This data describes a binding interaction between two proteins.

Sequence of protein 2:
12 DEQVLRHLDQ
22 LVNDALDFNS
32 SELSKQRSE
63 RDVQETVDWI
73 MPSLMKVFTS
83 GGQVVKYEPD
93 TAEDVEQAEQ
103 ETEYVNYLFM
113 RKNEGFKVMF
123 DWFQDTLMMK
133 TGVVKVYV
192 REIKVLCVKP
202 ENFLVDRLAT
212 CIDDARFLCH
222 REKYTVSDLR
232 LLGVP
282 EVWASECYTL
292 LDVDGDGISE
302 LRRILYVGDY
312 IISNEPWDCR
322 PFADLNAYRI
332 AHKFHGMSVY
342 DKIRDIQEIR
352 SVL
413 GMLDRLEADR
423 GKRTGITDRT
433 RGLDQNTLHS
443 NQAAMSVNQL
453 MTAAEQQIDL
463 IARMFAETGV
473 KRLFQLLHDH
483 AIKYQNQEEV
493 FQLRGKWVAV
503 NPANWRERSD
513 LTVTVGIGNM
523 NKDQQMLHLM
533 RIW

Residue-level contacts at the interface:
Residue K588 in protein 1 interacts with residue I519 in protein 2 (closest heavy-atom distance 3.9 Å).
Residue T432 in protein 1 contacts residue R433 in protein 2 (closest heavy-atom distance 4.1 Å).
Residue A277 in protein 1 is in contact with residue Q14 in protein 2 (closest heavy-atom distance 4.1 Å).
Residue A279 in protein 1 interacts with residue D293 in protein 2 (closest heavy-atom distance 3.5 Å).
Residue A279 in protein 1 contacts residue S300 in protein 2 (closest heavy-atom distance 3.7 Å).
Residue R591 in protein 1 interacts with residue I519 in protein 2 (closest heavy-atom distance 3.8 Å).
Residue W576 in protein 1 contacts residue M522 in protein 2 (closest heavy-atom distance 3.6 Å).
Residue N578 in protein 1 interacts with residue N521 in protein 2 (closest heavy-atom distance 2.5 Å).
Residue R574 in protein 1 interacts with residue K524 in protein 2 (closest heavy-atom distance 2.3 Å).
Residue R433 in protein 1 interacts with residue L435 in protein 2 (closest heavy-atom distance 3.5 Å).
Residue Q539 in protein 1 is in contact with residue R510 in protein 2 (closest heavy-atom distance 4.2 Å).
Residue Q527 in protein 1 interacts with residue A501 in protein 2 (closest heavy-atom distance 3.8 Å).
Residue L415 in protein 1 contacts residue R417 in protein 2 (closest heavy-atom distance 3.7 Å).
Residue R433 in protein 1 interacts with residue T432 in protein 2 (closest heavy-atom distance 3.3 Å).
Residue K119 in protein 1 interacts with residue N443 in protein 2 (closest heavy-atom distance 3.3 Å).
Residue R574 in protein 1 contacts residue M528 in protein 2 (closest heavy-atom distance 2.8 Å).
Residue R591 in protein 1 is in contact with residue V517 in protein 2 (closest heavy-atom distance 2.3 Å).
Residue R574 in protein 1 contacts residue Q527 in protein 2 (closest heavy-atom distance 3.2 Å).
Residue W576 in protein 1 is in contact with residue K524 in protein 2 (closest heavy-atom distance 3.4 Å).
Residue M528 in protein 1 is in contact with residue A501 in protein 2 (closest heavy-atom distance 4.1 Å).
Residue R113 in protein 1 contacts residue I484 in protein 2 (closest heavy-atom distance 4.0 Å).
Residue Y557 in protein 1 is in contact with residue G520 in protein 2 (closest heavy-atom distance 3.0 Å).
Residue R574 in protein 1 interacts with residue D525 in protein 2 (closest heavy-atom distance 3.6 Å).
Residue K119 in protein 1 interacts with residue A446 in protein 2 (closest heavy-atom distance 3.6 Å).
Residue L435 in protein 1 interacts with residue T432 in protein 2 (closest heavy-atom distance 3.5 Å).
Residue Q66 in protein 1 contacts residue K343 in protein 2 (closest heavy-atom distance 3.3 Å).
Residue V492 in protein 1 interacts with residue T93 in protein 2 (closest heavy-atom distance 3.8 Å).
Residue R591 in protein 1 interacts with residue G518 in protein 2 (closest heavy-atom distance 4.2 Å).
Residue R431 in protein 1 interacts with residue I428 in protein 2 (closest heavy-atom distance 3.1 Å).
Residue K200 in protein 1 is in contact with residue H333 in protein 2 (closest heavy-atom distance 3.7 Å).
Residue F575 in protein 1 contacts residue K524 in protein 2 (closest heavy-atom distance 3.9 Å).
Residue T432 in protein 1 is in contact with residue T432 in protein 2 (closest heavy-atom distance 4.1 Å).
Residue Y557 in protein 1 is in contact with residue N521 in protein 2 (closest heavy-atom distance 3.0 Å).
Residue F118 in protein 1 is in contact with residue S442 in protein 2 (closest heavy-atom distance 3.8 Å).
Residue W576 in protein 1 contacts residue D525 in protein 2 (closest heavy-atom distance 3.1 Å).
Residue L531 in protein 1 is in contact with residue A501 in protein 2 (closest heavy-atom distance 3.3 Å).
Residue Q437 in protein 1 contacts residue D430 in protein 2 (closest heavy-atom distance 3.3 Å).
Residue R496 in protein 1 is in contact with residue T93 in protein 2 (closest heavy-atom distance 3.8 Å).
Residue R433 in protein 1 interacts with residue R433 in protein 2 (closest heavy-atom distance 3.9 Å).
Residue E553 in protein 1 interacts with residue G520 in protein 2 (closest heavy-atom distance 3.0 Å).
Residue W576 in protein 1 is in contact with residue N521 in protein 2 (closest heavy-atom distance 3.5 Å).
Residue R431 in protein 1 is in contact with residue T432 in protein 2 (closest heavy-atom distance 4.0 Å).
Residue E553 in protein 1 is in contact with residue I519 in protein 2 (closest heavy-atom distance 3.1 Å).
Residue K588 in protein 1 is in contact with residue G520 in protein 2 (closest heavy-atom distance 4.2 Å).
Residue Q539 in protein 1 is in contact with residue E509 in protein 2 (closest heavy-atom distance 3.4 Å).
Residue A567 in protein 1 is in contact with residue K498 in protein 2 (closest heavy-atom distance 3.1 Å).
Residue F122 in protein 1 is in contact with residue I331 in protein 2 (closest heavy-atom distance 3.9 Å).
Residue R431 in protein 1 interacts with residue T429 in protein 2 (closest heavy-atom distance 3.3 Å).
Residue P74 in protein 1 is in contact with residue L435 in protein 2 (closest heavy-atom distance 3.8 Å).
Residue N578 in protein 1 is in contact with residue M522 in protein 2 (closest heavy-atom distance 3.2 Å).
Residue R591 in protein 1 interacts with residue T516 in protein 2 (closest heavy-atom distance 3.5 Å).
Residue K588 in protein 1 contacts residue G518 in protein 2 (closest heavy-atom distance 4.0 Å).
Residue W576 in protein 1 contacts residue G520 in protein 2 (closest heavy-atom distance 4.0 Å).
Residue R113 in protein 1 is in contact with residue Y486 in protein 2 (closest heavy-atom distance 3.3 Å).
Residue Y569 in protein 1 is in contact with residue E491 in protein 2 (closest heavy-atom distance 4.2 Å).
Residue R431 in protein 1 is in contact with residue K424 in protein 2 (closest heavy-atom distance 3.6 Å).
Residue D436 in protein 1 contacts residue D430 in protein 2 (closest heavy-atom distance 4.0 Å).
Residue W576 in protein 1 contacts residue R510 in protein 2 (closest heavy-atom distance 3.6 Å).
Residue T577 in protein 1 is in contact with residue M522 in protein 2 (closest heavy-atom distance 4.2 Å).
Residue R431 in protein 1 contacts residue G423 in protein 2 (closest heavy-atom distance 3.9 Å).

Sequence of protein 1:
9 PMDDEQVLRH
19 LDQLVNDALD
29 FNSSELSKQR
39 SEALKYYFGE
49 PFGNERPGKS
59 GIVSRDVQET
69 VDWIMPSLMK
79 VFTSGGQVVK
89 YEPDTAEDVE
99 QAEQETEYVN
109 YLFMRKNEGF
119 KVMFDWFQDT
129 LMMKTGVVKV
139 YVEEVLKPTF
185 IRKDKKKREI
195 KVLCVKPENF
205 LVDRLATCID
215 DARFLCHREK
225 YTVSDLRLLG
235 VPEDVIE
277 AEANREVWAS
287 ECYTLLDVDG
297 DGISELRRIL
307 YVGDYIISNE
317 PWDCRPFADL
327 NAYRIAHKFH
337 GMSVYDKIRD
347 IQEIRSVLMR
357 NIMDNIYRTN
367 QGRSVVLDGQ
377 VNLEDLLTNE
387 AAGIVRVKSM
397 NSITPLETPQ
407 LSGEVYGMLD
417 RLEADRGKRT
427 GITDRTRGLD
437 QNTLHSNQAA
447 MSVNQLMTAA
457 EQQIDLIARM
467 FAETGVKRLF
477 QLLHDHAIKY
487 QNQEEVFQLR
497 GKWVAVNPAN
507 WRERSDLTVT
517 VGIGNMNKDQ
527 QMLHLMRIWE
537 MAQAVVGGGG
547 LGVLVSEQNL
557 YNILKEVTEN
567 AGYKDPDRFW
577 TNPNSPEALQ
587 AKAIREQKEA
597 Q